Sequence of chain B:
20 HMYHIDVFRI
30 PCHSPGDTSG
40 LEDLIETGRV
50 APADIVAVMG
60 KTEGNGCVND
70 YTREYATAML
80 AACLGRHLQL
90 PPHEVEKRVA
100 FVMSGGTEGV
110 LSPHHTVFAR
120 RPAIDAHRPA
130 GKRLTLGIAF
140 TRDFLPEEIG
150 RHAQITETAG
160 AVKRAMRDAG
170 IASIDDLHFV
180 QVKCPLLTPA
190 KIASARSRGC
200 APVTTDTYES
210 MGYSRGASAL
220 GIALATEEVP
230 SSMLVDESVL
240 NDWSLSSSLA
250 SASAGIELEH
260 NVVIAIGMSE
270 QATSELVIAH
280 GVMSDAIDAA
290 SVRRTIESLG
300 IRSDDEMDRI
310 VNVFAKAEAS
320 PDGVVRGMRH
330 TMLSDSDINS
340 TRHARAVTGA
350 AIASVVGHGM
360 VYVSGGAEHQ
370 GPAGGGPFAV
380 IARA

The following describes two proteins that form a bound complex.

Interface contacts:
Residue E62 in chain A is in contact with residue T330 in chain B (closest heavy-atom distance 4.0 Å).
Residue M331 in chain A contacts residue G108 in chain B (closest heavy-atom distance 3.2 Å).
Residue M327 in chain A interacts with residue S111 in chain B (closest heavy-atom distance 3.7 Å).
Residue R328 in chain A contacts residue P112 in chain B (closest heavy-atom distance 3.4 Å).
Residue A352 in chain A is in contact with residue I286 in chain B (closest heavy-atom distance 3.8 Å).
Residue V324 in chain A interacts with residue V109 in chain B (closest heavy-atom distance 4.1 Å).
Residue A349 in chain A contacts residue A349 in chain B (closest heavy-atom distance 3.9 Å).
Residue I286 in chain A contacts residue G356 in chain B (closest heavy-atom distance 4.2 Å).
Residue A349 in chain A is in contact with residue I286 in chain B (closest heavy-atom distance 4.1 Å).
Residue T330 in chain A contacts residue E62 in chain B (closest heavy-atom distance 3.9 Å).
Residue R328 in chain A is in contact with residue C31 in chain B (closest heavy-atom distance 2.9 Å).
Residue G108 in chain A contacts residue M331 in chain B (closest heavy-atom distance 3.2 Å).
Residue R328 in chain A is in contact with residue S33 in chain B (closest heavy-atom distance 3.7 Å).
Residue E107 in chain A contacts residue H342 in chain B (closest heavy-atom distance 3.9 Å).
Residue V346 in chain A contacts residue G108 in chain B (closest heavy-atom distance 3.3 Å).
Residue A345 in chain A interacts with residue A345 in chain B (closest heavy-atom distance 3.8 Å).
Residue T330 in chain A interacts with residue P112 in chain B (closest heavy-atom distance 4.1 Å).
Residue I286 in chain A contacts residue V109 in chain B (closest heavy-atom distance 4.1 Å).
Residue M327 in chain A interacts with residue H357 in chain B (closest heavy-atom distance 3.7 Å).
Residue M359 in chain A is in contact with residue M327 in chain B (closest heavy-atom distance 3.8 Å).
Residue S111 in chain A is in contact with residue M327 in chain B (closest heavy-atom distance 3.7 Å).
Residue I337 in chain A interacts with residue R341 in chain B (closest heavy-atom distance 3.4 Å).
Residue D336 in chain A contacts residue R341 in chain B (closest heavy-atom distance 4.0 Å).
Residue H342 in chain A interacts with residue G108 in chain B (closest heavy-atom distance 3.1 Å).
Residue R341 in chain A is in contact with residue D334 in chain B (closest heavy-atom distance 3.7 Å).
Residue P112 in chain A contacts residue T330 in chain B (closest heavy-atom distance 4.1 Å).
Residue H32 in chain A interacts with residue R328 in chain B (closest heavy-atom distance 3.3 Å).
Residue P112 in chain A is in contact with residue R328 in chain B (closest heavy-atom distance 3.4 Å).
Residue G108 in chain A interacts with residue H329 in chain B (closest heavy-atom distance 4.1 Å).
Residue R328 in chain A contacts residue S111 in chain B (closest heavy-atom distance 2.7 Å).
Residue M327 in chain A interacts with residue M359 in chain B (closest heavy-atom distance 3.8 Å).
Residue T330 in chain A interacts with residue T106 in chain B (closest heavy-atom distance 2.9 Å).
Residue I286 in chain A interacts with residue A349 in chain B (closest heavy-atom distance 4.1 Å).
Residue R328 in chain A is in contact with residue E62 in chain B (closest heavy-atom distance 2.9 Å).
Residue V109 in chain A contacts residue V346 in chain B (closest heavy-atom distance 3.8 Å).
Residue R341 in chain A is in contact with residue I337 in chain B (closest heavy-atom distance 3.4 Å).
Residue T106 in chain A is in contact with residue T330 in chain B (closest heavy-atom distance 2.9 Å).
Residue H357 in chain A interacts with residue M327 in chain B (closest heavy-atom distance 3.7 Å).
Residue C31 in chain A is in contact with residue R328 in chain B (closest heavy-atom distance 2.8 Å).
Residue A349 in chain A is in contact with residue V346 in chain B (closest heavy-atom distance 3.5 Å).
Residue H329 in chain A interacts with residue G108 in chain B (closest heavy-atom distance 4.1 Å).
Residue V109 in chain A contacts residue V324 in chain B (closest heavy-atom distance 4.2 Å).
Residue V346 in chain A is in contact with residue V109 in chain B (closest heavy-atom distance 3.8 Å).
Residue S111 in chain A interacts with residue R328 in chain B (closest heavy-atom distance 2.6 Å).
Residue I286 in chain A is in contact with residue S353 in chain B (closest heavy-atom distance 3.8 Å).
Residue I286 in chain A interacts with residue A352 in chain B (closest heavy-atom distance 3.8 Å).
Residue D334 in chain A is in contact with residue R341 in chain B (closest heavy-atom distance 3.7 Å).
Residue S33 in chain A interacts with residue R328 in chain B (closest heavy-atom distance 3.7 Å).
Residue V346 in chain A is in contact with residue A349 in chain B (closest heavy-atom distance 3.4 Å).
Residue G356 in chain A is in contact with residue R325 in chain B (closest heavy-atom distance 3.2 Å).
Residue H342 in chain A interacts with residue E107 in chain B (closest heavy-atom distance 3.9 Å).
Residue E62 in chain A contacts residue R328 in chain B (closest heavy-atom distance 2.9 Å).
Residue V109 in chain A is in contact with residue I286 in chain B (closest heavy-atom distance 4.1 Å).
Residue I337 in chain A is in contact with residue I337 in chain B (closest heavy-atom distance 4.0 Å).
Residue R341 in chain A interacts with residue D336 in chain B (closest heavy-atom distance 4.1 Å).
Residue S353 in chain A interacts with residue I286 in chain B (closest heavy-atom distance 3.8 Å).
Residue G108 in chain A interacts with residue V346 in chain B (closest heavy-atom distance 3.3 Å).
Residue G108 in chain A is in contact with residue H342 in chain B (closest heavy-atom distance 3.1 Å).
Residue R328 in chain A interacts with residue H32 in chain B (closest heavy-atom distance 3.3 Å).
Residue R325 in chain A is in contact with residue G356 in chain B (closest heavy-atom distance 3.3 Å).

Sequence of chain A:
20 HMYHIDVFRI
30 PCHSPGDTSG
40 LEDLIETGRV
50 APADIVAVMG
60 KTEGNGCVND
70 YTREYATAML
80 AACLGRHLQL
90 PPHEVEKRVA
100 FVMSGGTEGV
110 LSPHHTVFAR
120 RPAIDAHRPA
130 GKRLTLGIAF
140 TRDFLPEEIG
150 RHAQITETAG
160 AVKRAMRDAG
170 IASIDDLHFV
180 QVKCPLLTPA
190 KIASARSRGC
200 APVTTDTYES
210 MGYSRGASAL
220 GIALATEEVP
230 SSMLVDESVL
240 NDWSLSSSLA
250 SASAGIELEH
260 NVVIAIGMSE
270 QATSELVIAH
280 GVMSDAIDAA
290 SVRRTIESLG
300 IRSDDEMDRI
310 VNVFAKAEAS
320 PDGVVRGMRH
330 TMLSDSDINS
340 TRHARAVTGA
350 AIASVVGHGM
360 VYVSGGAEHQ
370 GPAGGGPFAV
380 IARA